Sequence of chain A:
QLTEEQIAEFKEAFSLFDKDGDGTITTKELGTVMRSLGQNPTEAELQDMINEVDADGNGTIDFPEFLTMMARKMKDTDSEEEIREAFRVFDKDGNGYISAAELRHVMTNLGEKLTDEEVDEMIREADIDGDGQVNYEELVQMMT

Sequence of chain B:
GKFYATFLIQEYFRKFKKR

Residue-level contacts at the interface:
Residue T79 in chain A interacts with residue Y12 in chain B (closest heavy-atom distance 4.0 Å).
Residue A15 in chain A contacts residue Q18 in chain B (closest heavy-atom distance 3.1 Å).
Residue E11 in chain A contacts residue R22 in chain B (closest heavy-atom distance 3.3 Å).
Residue E84 in chain A contacts residue Y12 in chain B (closest heavy-atom distance 3.4 Å).
Residue L116 in chain A is in contact with residue F21 in chain B (closest heavy-atom distance 4.0 Å).
Residue E11 in chain A is in contact with residue Q18 in chain B (closest heavy-atom distance 4.3 Å).
Residue M51 in chain A is in contact with residue F11 in chain B (closest heavy-atom distance 4.4 Å).
Residue L39 in chain A contacts residue T14 in chain B (closest heavy-atom distance 4.1 Å).
Residue I63 in chain A contacts residue F11 in chain B (closest heavy-atom distance 4.1 Å).
Residue E84 in chain A contacts residue L16 in chain B (closest heavy-atom distance 3.4 Å).
Residue F92 in chain A contacts residue Y20 in chain B (closest heavy-atom distance 3.9 Å).
Residue A88 in chain A interacts with residue A13 in chain B (closest heavy-atom distance 4.1 Å).
Residue V108 in chain A contacts residue I17 in chain B (closest heavy-atom distance 3.9 Å).
Residue L18 in chain A interacts with residue T14 in chain B (closest heavy-atom distance 3.5 Å).
Residue L18 in chain A contacts residue Q18 in chain B (closest heavy-atom distance 4.0 Å).
Residue M144 in chain A is in contact with residue Y20 in chain B (closest heavy-atom distance 3.7 Å).
Residue M124 in chain A contacts residue Y20 in chain B (closest heavy-atom distance 3.5 Å).
Residue E123 in chain A contacts residue F24 in chain B (closest heavy-atom distance 4.2 Å).
Residue M71 in chain A contacts residue F11 in chain B (closest heavy-atom distance 3.6 Å).
Residue F68 in chain A interacts with residue F11 in chain B (closest heavy-atom distance 3.6 Å).
Residue K75 in chain A interacts with residue F11 in chain B (closest heavy-atom distance 3.8 Å).
Residue M145 in chain A contacts residue L16 in chain B (closest heavy-atom distance 3.6 Å).
Residue L116 in chain A contacts residue F24 in chain B (closest heavy-atom distance 4.1 Å).
Residue F92 in chain A contacts residue I17 in chain B (closest heavy-atom distance 3.5 Å).
Residue E114 in chain A interacts with residue F21 in chain B (closest heavy-atom distance 3.2 Å).
Residue E11 in chain A interacts with residue F15 in chain B (closest heavy-atom distance 3.8 Å).
Residue M76 in chain A interacts with residue Y12 in chain B (closest heavy-atom distance 3.3 Å).
Residue V55 in chain A is in contact with residue F11 in chain B (closest heavy-atom distance 4.3 Å).
Residue L105 in chain A contacts residue F21 in chain B (closest heavy-atom distance 4.2 Å).
Residue L32 in chain A is in contact with residue F11 in chain B (closest heavy-atom distance 3.8 Å).
Residue E114 in chain A contacts residue Q18 in chain B (closest heavy-atom distance 4.3 Å).
Residue L112 in chain A contacts residue Q18 in chain B (closest heavy-atom distance 3.9 Å).
Residue V108 in chain A contacts residue F21 in chain B (closest heavy-atom distance 4.4 Å).
Residue A88 in chain A interacts with residue I17 in chain B (closest heavy-atom distance 3.9 Å).
Residue M145 in chain A is in contact with residue Y20 in chain B (closest heavy-atom distance 3.4 Å).
Residue E14 in chain A interacts with residue R22 in chain B (closest heavy-atom distance 3.5 Å).
Residue E120 in chain A interacts with residue F24 in chain B (closest heavy-atom distance 3.7 Å).
Residue L116 in chain A is in contact with residue K25 in chain B (closest heavy-atom distance 3.5 Å).
Residue K75 in chain A contacts residue K10 in chain B (closest heavy-atom distance 4.1 Å).
Residue I85 in chain A is in contact with residue L16 in chain B (closest heavy-atom distance 4.5 Å).
Residue A128 in chain A interacts with residue Y20 in chain B (closest heavy-atom distance 3.7 Å).
Residue M72 in chain A is in contact with residue F15 in chain B (closest heavy-atom distance 3.4 Å).
Residue V91 in chain A is in contact with residue I17 in chain B (closest heavy-atom distance 3.6 Å).
Residue M124 in chain A is in contact with residue F21 in chain B (closest heavy-atom distance 3.5 Å).
Residue F12 in chain A contacts residue F15 in chain B (closest heavy-atom distance 3.8 Å).
Residue K75 in chain A interacts with residue Y12 in chain B (closest heavy-atom distance 3.2 Å).
Residue K115 in chain A is in contact with residue K25 in chain B (closest heavy-atom distance 4.4 Å).
Residue L112 in chain A is in contact with residue I17 in chain B (closest heavy-atom distance 3.6 Å).
Residue E87 in chain A is in contact with residue G9 in chain B (closest heavy-atom distance 3.8 Å).
Residue E114 in chain A interacts with residue K25 in chain B (closest heavy-atom distance 3.2 Å).
Residue A15 in chain A contacts residue F15 in chain B (closest heavy-atom distance 4.3 Å).
Residue E87 in chain A is in contact with residue A13 in chain B (closest heavy-atom distance 3.7 Å).
Residue M124 in chain A interacts with residue F24 in chain B (closest heavy-atom distance 3.4 Å).
Residue K75 in chain A contacts residue G9 in chain B (closest heavy-atom distance 2.9 Å).
Residue M109 in chain A contacts residue F21 in chain B (closest heavy-atom distance 3.5 Å).
Residue L141 in chain A is in contact with residue Y20 in chain B (closest heavy-atom distance 4.1 Å).
Residue M72 in chain A is in contact with residue Y12 in chain B (closest heavy-atom distance 3.9 Å).
Residue M72 in chain A contacts residue F11 in chain B (closest heavy-atom distance 3.7 Å).
Residue M36 in chain A interacts with residue K10 in chain B (closest heavy-atom distance 3.8 Å).
Residue E14 in chain A is in contact with residue Q18 in chain B (closest heavy-atom distance 3.5 Å).

These two protein chains interact to form a complex.